Sequence of the second protein:
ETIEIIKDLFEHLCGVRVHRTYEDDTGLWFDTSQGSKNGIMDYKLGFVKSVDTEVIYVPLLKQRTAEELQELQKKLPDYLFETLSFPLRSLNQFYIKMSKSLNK

Sequence of the first protein:
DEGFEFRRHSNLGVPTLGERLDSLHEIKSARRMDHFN

This data describes a binding interaction between two proteins.

Residue-level contacts at the interface:
Residue W32 in the second protein is in contact with residue E41 in the first protein (closest heavy-atom distance 3.8 Å).
Residue F96 in the second protein is in contact with residue F51 in the first protein (closest heavy-atom distance 3.6 Å).
Residue E26 in the second protein contacts residue P30 in the first protein (closest heavy-atom distance 3.5 Å).
Residue D27 in the second protein is in contact with residue P30 in the first protein (closest heavy-atom distance 3.7 Å).
Residue P97 in the second protein is in contact with residue D49 in the first protein (closest heavy-atom distance 3.7 Å).
Residue L94 in the second protein contacts residue F51 in the first protein (closest heavy-atom distance 3.9 Å).
Residue T93 in the second protein interacts with residue R46 in the first protein (closest heavy-atom distance 2.8 Å).
Residue Y25 in the second protein is in contact with residue L27 in the first protein (closest heavy-atom distance 3.6 Å).
Residue Y25 in the second protein interacts with residue G28 in the first protein (closest heavy-atom distance 3.4 Å).
Residue K47 in the second protein is in contact with residue E41 in the first protein (closest heavy-atom distance 3.1 Å).
Residue F96 in the second protein contacts residue M48 in the first protein (closest heavy-atom distance 3.0 Å).
Residue V68 in the second protein interacts with residue E41 in the first protein (closest heavy-atom distance 3.6 Å).
Residue S95 in the second protein is in contact with residue R47 in the first protein (closest heavy-atom distance 3.0 Å).
Residue K107 in the second protein contacts residue N52 in the first protein (closest heavy-atom distance 3.6 Å).
Residue T93 in the second protein interacts with residue A45 in the first protein (closest heavy-atom distance 3.5 Å).
Residue K107 in the second protein contacts residue F51 in the first protein (closest heavy-atom distance 3.4 Å).
Residue F96 in the second protein interacts with residue R47 in the first protein (closest heavy-atom distance 3.8 Å).
Residue Q103 in the second protein is in contact with residue H50 in the first protein (closest heavy-atom distance 3.2 Å).
Residue Y25 in the second protein is in contact with residue P30 in the first protein (closest heavy-atom distance 3.4 Å).
Residue T29 in the second protein contacts residue S38 in the first protein (closest heavy-atom distance 3.7 Å).
Residue Y25 in the second protein interacts with residue E34 in the first protein (closest heavy-atom distance 3.7 Å).
Residue Y25 in the second protein contacts residue S38 in the first protein (closest heavy-atom distance 3.0 Å).
Residue F104 in the second protein interacts with residue F51 in the first protein (closest heavy-atom distance 3.8 Å).
Residue S100 in the second protein interacts with residue F51 in the first protein (closest heavy-atom distance 3.9 Å).
Residue V51 in the second protein interacts with residue I42 in the first protein (closest heavy-atom distance 3.7 Å).
Residue E26 in the second protein is in contact with residue G28 in the first protein (closest heavy-atom distance 2.9 Å).
Residue S95 in the second protein is in contact with residue R46 in the first protein (closest heavy-atom distance 2.8 Å).
Residue E26 in the second protein is in contact with residue H24 in the first protein (closest heavy-atom distance 2.9 Å).
Residue S100 in the second protein is in contact with residue D49 in the first protein (closest heavy-atom distance 2.6 Å).
Residue F33 in the second protein contacts residue L27 in the first protein (closest heavy-atom distance 3.9 Å).
Residue T93 in the second protein is in contact with residue E41 in the first protein (closest heavy-atom distance 3.6 Å).
Residue D27 in the second protein interacts with residue S38 in the first protein (closest heavy-atom distance 2.9 Å).
Residue D27 in the second protein is in contact with residue R35 in the first protein (closest heavy-atom distance 3.8 Å).
Residue S100 in the second protein contacts residue H50 in the first protein (closest heavy-atom distance 3.8 Å).
Residue D28 in the second protein interacts with residue R22 in the first protein (closest heavy-atom distance 3.2 Å).
Residue L31 in the second protein interacts with residue L27 in the first protein (closest heavy-atom distance 3.8 Å).
Residue R23 in the second protein contacts residue P30 in the first protein (closest heavy-atom distance 4.0 Å).
Residue E92 in the second protein interacts with residue R46 in the first protein (closest heavy-atom distance 2.6 Å).
Residue Y89 in the second protein contacts residue M48 in the first protein (closest heavy-atom distance 3.8 Å).
Residue T24 in the second protein is in contact with residue L27 in the first protein (closest heavy-atom distance 2.8 Å).
Residue T29 in the second protein contacts residue L39 in the first protein (closest heavy-atom distance 3.9 Å).
Residue S95 in the second protein contacts residue A45 in the first protein (closest heavy-atom distance 3.8 Å).
Residue P97 in the second protein is in contact with residue R47 in the first protein (closest heavy-atom distance 3.4 Å).
Residue S95 in the second protein interacts with residue M48 in the first protein (closest heavy-atom distance 2.9 Å).
Residue W32 in the second protein is in contact with residue S38 in the first protein (closest heavy-atom distance 3.4 Å).
Residue R23 in the second protein is in contact with residue E34 in the first protein (closest heavy-atom distance 2.8 Å).
Residue E26 in the second protein is in contact with residue S25 in the first protein (closest heavy-atom distance 2.5 Å).
Residue D28 in the second protein is in contact with residue H24 in the first protein (closest heavy-atom distance 3.7 Å).
Residue Q103 in the second protein interacts with residue F51 in the first protein (closest heavy-atom distance 3.1 Å).
Residue E64 in the second protein contacts residue R47 in the first protein (closest heavy-atom distance 2.2 Å).
Residue Y89 in the second protein interacts with residue F51 in the first protein (closest heavy-atom distance 3.7 Å).
Residue E26 in the second protein is in contact with residue R23 in the first protein (closest heavy-atom distance 3.9 Å).
Residue T29 in the second protein interacts with residue I42 in the first protein (closest heavy-atom distance 3.7 Å).
Residue R23 in the second protein contacts residue V29 in the first protein (closest heavy-atom distance 3.4 Å).
Residue K47 in the second protein is in contact with residue D37 in the first protein (closest heavy-atom distance 3.8 Å).
Residue L94 in the second protein contacts residue A45 in the first protein (closest heavy-atom distance 3.7 Å).
Residue R99 in the second protein is in contact with residue D49 in the first protein (closest heavy-atom distance 3.2 Å).
Residue L94 in the second protein contacts residue R46 in the first protein (closest heavy-atom distance 3.2 Å).
Residue P97 in the second protein interacts with residue M48 in the first protein (closest heavy-atom distance 3.7 Å).
Residue Q103 in the second protein contacts residue N52 in the first protein (closest heavy-atom distance 3.9 Å).